Sequence of protein 1:
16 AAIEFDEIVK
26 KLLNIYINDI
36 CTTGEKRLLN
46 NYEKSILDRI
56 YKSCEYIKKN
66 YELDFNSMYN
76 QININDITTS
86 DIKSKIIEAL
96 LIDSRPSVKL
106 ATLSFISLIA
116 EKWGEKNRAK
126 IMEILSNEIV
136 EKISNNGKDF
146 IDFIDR

These two protein chains interact to form a complex.

Sequence of protein 2:
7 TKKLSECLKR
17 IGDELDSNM

Interface contacts:
Residue I91 in protein 1 interacts with residue L10 in protein 2 (closest heavy-atom distance 4.7 Å).
Residue I62 in protein 1 contacts residue L21 in protein 2 (closest heavy-atom distance 3.6 Å).
Residue A106 in protein 1 contacts residue I17 in protein 2 (closest heavy-atom distance 3.8 Å).
Residue E93 in protein 1 interacts with residue K15 in protein 2 (closest heavy-atom distance 3.8 Å).
Residue A94 in protein 1 interacts with residue L10 in protein 2 (closest heavy-atom distance 4.9 Å).
Residue L105 in protein 1 contacts residue L21 in protein 2 (closest heavy-atom distance 4.2 Å).
Residue Y66 in protein 1 contacts residue E20 in protein 2 (closest heavy-atom distance 3.5 Å).
Residue F110 in protein 1 is in contact with residue L14 in protein 2 (closest heavy-atom distance 4.5 Å).
Residue Q76 in protein 1 contacts residue T7 in protein 2 (closest heavy-atom distance 4.1 Å).
Residue Q76 in protein 1 contacts residue K8 in protein 2 (closest heavy-atom distance 3.0 Å).
Residue Y66 in protein 1 is in contact with residue I17 in protein 2 (closest heavy-atom distance 4.1 Å).
Residue F70 in protein 1 is in contact with residue I17 in protein 2 (closest heavy-atom distance 3.6 Å).
Residue F148 in protein 1 interacts with residue L21 in protein 2 (closest heavy-atom distance 4.7 Å).
Residue M73 in protein 1 is in contact with residue L10 in protein 2 (closest heavy-atom distance 3.8 Å).
Residue S102 in protein 1 interacts with residue D22 in protein 2 (closest heavy-atom distance 2.8 Å).
Residue K90 in protein 1 is in contact with residue K8 in protein 2 (closest heavy-atom distance 4.7 Å).
Residue M73 in protein 1 interacts with residue I17 in protein 2 (closest heavy-atom distance 4.5 Å).
Residue S72 in protein 1 interacts with residue K8 in protein 2 (closest heavy-atom distance 4.5 Å).
Residue I97 in protein 1 interacts with residue K15 in protein 2 (closest heavy-atom distance 3.8 Å).
Residue K90 in protein 1 is in contact with residue S11 in protein 2 (closest heavy-atom distance 3.8 Å).
Residue T107 in protein 1 interacts with residue L14 in protein 2 (closest heavy-atom distance 3.9 Å).
Residue A94 in protein 1 is in contact with residue L14 in protein 2 (closest heavy-atom distance 3.7 Å).
Residue Q76 in protein 1 interacts with residue L10 in protein 2 (closest heavy-atom distance 3.5 Å).
Residue R100 in protein 1 interacts with residue D22 in protein 2 (closest heavy-atom distance 3.9 Å).
Residue F70 in protein 1 is in contact with residue L14 in protein 2 (closest heavy-atom distance 4.7 Å).
Residue R100 in protein 1 interacts with residue D19 in protein 2 (closest heavy-atom distance 2.3 Å).
Residue A94 in protein 1 interacts with residue S11 in protein 2 (closest heavy-atom distance 3.9 Å).
Residue I62 in protein 1 interacts with residue I17 in protein 2 (closest heavy-atom distance 4.7 Å).
Residue D98 in protein 1 interacts with residue K15 in protein 2 (closest heavy-atom distance 3.3 Å).
Residue K90 in protein 1 is in contact with residue K9 in protein 2 (closest heavy-atom distance 4.3 Å).
Residue A106 in protein 1 is in contact with residue L21 in protein 2 (closest heavy-atom distance 4.3 Å).
Residue D69 in protein 1 interacts with residue I17 in protein 2 (closest heavy-atom distance 4.2 Å).
Residue A106 in protein 1 is in contact with residue L14 in protein 2 (closest heavy-atom distance 3.8 Å).
Residue I91 in protein 1 contacts residue L14 in protein 2 (closest heavy-atom distance 3.9 Å).
Residue D69 in protein 1 interacts with residue R16 in protein 2 (closest heavy-atom distance 3.5 Å).
Residue F148 in protein 1 is in contact with residue D22 in protein 2 (closest heavy-atom distance 4.2 Å).
Residue V103 in protein 1 contacts residue K15 in protein 2 (closest heavy-atom distance 4.8 Å).
Residue M73 in protein 1 contacts residue L14 in protein 2 (closest heavy-atom distance 3.7 Å).
Residue Y66 in protein 1 contacts residue L21 in protein 2 (closest heavy-atom distance 3.4 Å).
Residue A106 in protein 1 contacts residue G18 in protein 2 (closest heavy-atom distance 4.3 Å).
Residue S102 in protein 1 interacts with residue G18 in protein 2 (closest heavy-atom distance 3.0 Å).
Residue V103 in protein 1 is in contact with residue G18 in protein 2 (closest heavy-atom distance 4.3 Å).
Residue R100 in protein 1 is in contact with residue K15 in protein 2 (closest heavy-atom distance 3.6 Å).
Residue E93 in protein 1 contacts residue S11 in protein 2 (closest heavy-atom distance 2.7 Å).
Residue I77 in protein 1 interacts with residue L10 in protein 2 (closest heavy-atom distance 3.7 Å).
Residue A94 in protein 1 is in contact with residue K15 in protein 2 (closest heavy-atom distance 3.6 Å).
Residue M73 in protein 1 is in contact with residue C13 in protein 2 (closest heavy-atom distance 3.9 Å).
Residue F110 in protein 1 is in contact with residue L10 in protein 2 (closest heavy-atom distance 4.0 Å).
Residue M73 in protein 1 is in contact with residue K8 in protein 2 (closest heavy-atom distance 4.2 Å).
Residue K90 in protein 1 is in contact with residue L10 in protein 2 (closest heavy-atom distance 3.7 Å).
Residue S102 in protein 1 contacts residue L21 in protein 2 (closest heavy-atom distance 3.6 Å).
Residue R100 in protein 1 is in contact with residue G18 in protein 2 (closest heavy-atom distance 4.7 Å).
Residue E93 in protein 1 is in contact with residue K9 in protein 2 (closest heavy-atom distance 4.9 Å).
Residue S102 in protein 1 contacts residue D19 in protein 2 (closest heavy-atom distance 4.7 Å).
Residue V103 in protein 1 contacts residue L14 in protein 2 (closest heavy-atom distance 4.4 Å).